Sequence of protein 1:
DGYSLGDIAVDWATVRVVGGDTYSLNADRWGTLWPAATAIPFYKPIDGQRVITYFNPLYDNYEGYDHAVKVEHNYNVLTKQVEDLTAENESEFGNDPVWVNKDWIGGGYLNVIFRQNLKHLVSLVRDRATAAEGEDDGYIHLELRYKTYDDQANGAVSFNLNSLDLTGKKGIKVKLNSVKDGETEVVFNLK

Residue-level contacts at the interface:
Residue V203 in protein 2 interacts with residue V203 in protein 1 (closest heavy-atom distance 3.4 Å).
Residue K196 in protein 2 contacts residue K207 in protein 1 (closest heavy-atom distance 3.7 Å).
Residue R122 in protein 2 is in contact with residue W35 in protein 1 (closest heavy-atom distance 4.3 Å).
Residue Q123 in protein 2 interacts with residue H72 in protein 1 (closest heavy-atom distance 4.0 Å).
Residue V15 in protein 2 is in contact with residue Y59 in protein 1 (closest heavy-atom distance 3.2 Å).
Residue L125 in protein 2 contacts residue W35 in protein 1 (closest heavy-atom distance 4.1 Å).
Residue G36 in protein 2 contacts residue K107 in protein 1 (closest heavy-atom distance 3.5 Å).
Residue W35 in protein 2 is in contact with residue L125 in protein 1 (closest heavy-atom distance 4.1 Å).
Residue H78 in protein 2 is in contact with residue I13 in protein 1 (closest heavy-atom distance 3.4 Å).
Residue I13 in protein 2 is in contact with residue I13 in protein 1 (closest heavy-atom distance 4.0 Å).
Residue Y8 in protein 2 contacts residue L125 in protein 1 (closest heavy-atom distance 4.0 Å).
Residue Y80 in protein 2 contacts residue I13 in protein 1 (closest heavy-atom distance 3.1 Å).
Residue Y59 in protein 2 is in contact with residue I13 in protein 1 (closest heavy-atom distance 3.7 Å).
Residue L125 in protein 2 interacts with residue Y8 in protein 1 (closest heavy-atom distance 4.0 Å).
Residue Y59 in protein 2 contacts residue A14 in protein 1 (closest heavy-atom distance 3.5 Å).
Residue R34 in protein 2 is in contact with residue R122 in protein 1 (closest heavy-atom distance 2.8 Å).
Residue K107 in protein 2 interacts with residue G36 in protein 1 (closest heavy-atom distance 3.5 Å).
Residue W35 in protein 2 is in contact with residue R122 in protein 1 (closest heavy-atom distance 4.3 Å).
Residue Y80 in protein 2 is in contact with residue G11 in protein 1 (closest heavy-atom distance 4.3 Å).
Residue N205 in protein 2 interacts with residue V203 in protein 1 (closest heavy-atom distance 4.0 Å).
Residue D12 in protein 2 is in contact with residue L125 in protein 1 (closest heavy-atom distance 3.4 Å).
Residue N205 in protein 2 interacts with residue E201 in protein 1 (closest heavy-atom distance 3.1 Å).
Residue I13 in protein 2 is in contact with residue Y80 in protein 1 (closest heavy-atom distance 3.1 Å).
Residue L125 in protein 2 interacts with residue D6 in protein 1 (closest heavy-atom distance 4.2 Å).
Residue V15 in protein 2 contacts residue V15 in protein 1 (closest heavy-atom distance 4.0 Å).
Residue K107 in protein 2 contacts residue D33 in protein 1 (closest heavy-atom distance 3.4 Å).
Residue R34 in protein 2 is in contact with residue I120 in protein 1 (closest heavy-atom distance 3.8 Å).
Residue I120 in protein 2 interacts with residue R34 in protein 1 (closest heavy-atom distance 3.8 Å).
Residue G11 in protein 2 interacts with residue H78 in protein 1 (closest heavy-atom distance 3.0 Å).
Residue Q123 in protein 2 contacts residue W35 in protein 1 (closest heavy-atom distance 3.7 Å).
Residue T200 in protein 2 interacts with residue K207 in protein 1 (closest heavy-atom distance 4.2 Å).
Residue K107 in protein 2 interacts with residue R34 in protein 1 (closest heavy-atom distance 3.5 Å).
Residue H78 in protein 2 interacts with residue G11 in protein 1 (closest heavy-atom distance 3.0 Å).
Residue D6 in protein 2 contacts residue Q123 in protein 1 (closest heavy-atom distance 4.3 Å).
Residue V203 in protein 2 contacts residue N205 in protein 1 (closest heavy-atom distance 4.0 Å).
Residue A32 in protein 2 is in contact with residue K107 in protein 1 (closest heavy-atom distance 3.9 Å).
Residue I13 in protein 2 interacts with residue Y59 in protein 1 (closest heavy-atom distance 3.7 Å).
Residue H72 in protein 2 is in contact with residue Q123 in protein 1 (closest heavy-atom distance 4.0 Å).
Residue Y8 in protein 2 contacts residue Q123 in protein 1 (closest heavy-atom distance 4.1 Å).
Residue Q123 in protein 2 is in contact with residue Y8 in protein 1 (closest heavy-atom distance 4.1 Å).
Residue D33 in protein 2 interacts with residue K107 in protein 1 (closest heavy-atom distance 3.4 Å).
Residue D6 in protein 2 contacts residue L125 in protein 1 (closest heavy-atom distance 4.2 Å).
Residue Y59 in protein 2 is in contact with residue Y59 in protein 1 (closest heavy-atom distance 3.8 Å).
Residue L125 in protein 2 contacts residue D12 in protein 1 (closest heavy-atom distance 3.4 Å).
Residue D197 in protein 2 interacts with residue K207 in protein 1 (closest heavy-atom distance 3.2 Å).
Residue K207 in protein 2 is in contact with residue T200 in protein 1 (closest heavy-atom distance 4.2 Å).
Residue W35 in protein 2 contacts residue Q123 in protein 1 (closest heavy-atom distance 3.7 Å).
Residue G11 in protein 2 interacts with residue Y80 in protein 1 (closest heavy-atom distance 4.3 Å).
Residue D12 in protein 2 is in contact with residue Y80 in protein 1 (closest heavy-atom distance 3.3 Å).
Residue R34 in protein 2 is in contact with residue K107 in protein 1 (closest heavy-atom distance 3.5 Å).
Residue I13 in protein 2 interacts with residue H78 in protein 1 (closest heavy-atom distance 3.4 Å).
Residue G7 in protein 2 interacts with residue L125 in protein 1 (closest heavy-atom distance 4.3 Å).
Residue K207 in protein 2 is in contact with residue K196 in protein 1 (closest heavy-atom distance 3.7 Å).
Residue A14 in protein 2 contacts residue Y59 in protein 1 (closest heavy-atom distance 3.5 Å).
Residue R122 in protein 2 is in contact with residue R34 in protein 1 (closest heavy-atom distance 2.8 Å).
Residue E201 in protein 2 is in contact with residue N205 in protein 1 (closest heavy-atom distance 3.1 Å).
Residue Y80 in protein 2 contacts residue D12 in protein 1 (closest heavy-atom distance 3.3 Å).
Residue K207 in protein 2 is in contact with residue D197 in protein 1 (closest heavy-atom distance 3.2 Å).
Residue K107 in protein 2 interacts with residue A32 in protein 1 (closest heavy-atom distance 3.9 Å).
Residue Y59 in protein 2 contacts residue V15 in protein 1 (closest heavy-atom distance 3.2 Å).

Sequence of protein 2:
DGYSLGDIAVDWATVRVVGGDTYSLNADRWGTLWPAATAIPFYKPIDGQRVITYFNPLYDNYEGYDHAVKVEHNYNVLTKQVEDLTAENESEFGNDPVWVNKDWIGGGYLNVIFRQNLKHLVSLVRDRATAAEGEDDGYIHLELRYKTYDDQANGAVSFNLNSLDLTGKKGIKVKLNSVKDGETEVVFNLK

This data describes a binding interaction between two proteins.